Contacts between the two chains:
Residue T56 in the first protein contacts residue M77 in the second protein (closest heavy-atom distance 2.7 Å).
Residue N135 in the first protein contacts residue T188 in the second protein (closest heavy-atom distance 3.1 Å).
Residue S13 in the first protein contacts residue N48 in the second protein (closest heavy-atom distance 2.9 Å).
Residue G22 in the first protein contacts residue N71 in the second protein (closest heavy-atom distance 3.0 Å).
Residue E144 in the first protein contacts residue V148 in the second protein (closest heavy-atom distance 2.8 Å).
Residue G93 in the first protein contacts residue K89 in the second protein (closest heavy-atom distance 3.0 Å).
Residue S179 in the first protein is in contact with residue D142 in the second protein (closest heavy-atom distance 2.7 Å).
Residue N133 in the first protein contacts residue N181 in the second protein (closest heavy-atom distance 2.9 Å).
Residue V92 in the first protein contacts residue V199 in the second protein (closest heavy-atom distance 3.0 Å).
Residue V90 in the first protein contacts residue I197 in the second protein (closest heavy-atom distance 3.1 Å).
Residue V90 in the first protein interacts with residue Y196 in the second protein (closest heavy-atom distance 3.2 Å).
Residue I147 in the first protein interacts with residue R174 in the second protein (closest heavy-atom distance 2.9 Å).
Residue I60 in the first protein is in contact with residue N66 in the second protein (closest heavy-atom distance 3.0 Å).
Residue V145 in the first protein interacts with residue A176 in the second protein (closest heavy-atom distance 2.9 Å).
Residue W94 in the first protein is in contact with residue V199 in the second protein (closest heavy-atom distance 2.8 Å).
Residue G93 in the first protein interacts with residue G88 in the second protein (closest heavy-atom distance 2.8 Å).
Residue V90 in the first protein interacts with residue P195 in the second protein (closest heavy-atom distance 2.9 Å).
Residue S153 in the first protein interacts with residue Y173 in the second protein (closest heavy-atom distance 3.2 Å).
Residue L136 in the first protein interacts with residue H184 in the second protein (closest heavy-atom distance 2.7 Å).
Residue V92 in the first protein is in contact with residue I197 in the second protein (closest heavy-atom distance 3.0 Å).
Residue E96 in the first protein contacts residue Q87 in the second protein (closest heavy-atom distance 2.8 Å).
Residue N192 in the first protein is in contact with residue I193 in the second protein (closest heavy-atom distance 2.9 Å).
Residue N95 in the first protein contacts residue Q87 in the second protein (closest heavy-atom distance 3.2 Å).
Residue G61 in the first protein interacts with residue A67 in the second protein (closest heavy-atom distance 2.9 Å).
Residue G125 in the first protein interacts with residue I193 in the second protein (closest heavy-atom distance 3.2 Å).
Residue T134 in the first protein contacts residue T188 in the second protein (closest heavy-atom distance 2.7 Å).
Residue G22 in the first protein contacts residue T75 in the second protein (closest heavy-atom distance 3.0 Å).
Residue G124 in the first protein contacts residue P195 in the second protein (closest heavy-atom distance 3.2 Å).
Residue A120 in the first protein interacts with residue Y200 in the second protein (closest heavy-atom distance 3.0 Å).
Residue N133 in the first protein is in contact with residue H184 in the second protein (closest heavy-atom distance 3.1 Å).
Residue S21 in the first protein contacts residue T75 in the second protein (closest heavy-atom distance 2.9 Å).
Residue I57 in the first protein is in contact with residue Y58 in the second protein (closest heavy-atom distance 2.6 Å).
Residue T123 in the first protein interacts with residue Y196 in the second protein (closest heavy-atom distance 3.3 Å).
Residue L10 in the first protein contacts residue Q14 in the second protein (closest heavy-atom distance 2.9 Å).
Residue N102 in the first protein is in contact with residue Y196 in the second protein (closest heavy-atom distance 3.1 Å).
Residue T139 in the first protein interacts with residue T180 in the second protein (closest heavy-atom distance 2.9 Å).
Residue L91 in the first protein interacts with residue R201 in the second protein (closest heavy-atom distance 3.3 Å).
Residue V154 in the first protein is in contact with residue K172 in the second protein (closest heavy-atom distance 3.3 Å).
Residue W34 in the first protein is in contact with residue V68 in the second protein (closest heavy-atom distance 2.8 Å).
Residue T141 in the first protein interacts with residue A178 in the second protein (closest heavy-atom distance 3.0 Å).
Residue T62 in the first protein contacts residue Y64 in the second protein (closest heavy-atom distance 2.7 Å).
Residue G22 in the first protein interacts with residue N69 in the second protein (closest heavy-atom distance 2.8 Å).
Residue G122 in the first protein is in contact with residue I197 in the second protein (closest heavy-atom distance 3.3 Å).
Residue G122 in the first protein interacts with residue T198 in the second protein (closest heavy-atom distance 3.0 Å).
Residue Y11 in the first protein contacts residue Q14 in the second protein (closest heavy-atom distance 2.9 Å).
Residue S126 in the first protein interacts with residue I193 in the second protein (closest heavy-atom distance 3.0 Å).
Residue G121 in the first protein contacts residue T198 in the second protein (closest heavy-atom distance 2.9 Å).
Residue D149 in the first protein is in contact with residue K172 in the second protein (closest heavy-atom distance 2.9 Å).
Residue E140 in the first protein contacts residue A178 in the second protein (closest heavy-atom distance 3.2 Å).
Residue V154 in the first protein contacts residue Y173 in the second protein (closest heavy-atom distance 2.8 Å).
Residue Q194 in the first protein interacts with residue Q194 in the second protein (closest heavy-atom distance 3.0 Å).
Residue N181 in the first protein contacts residue D142 in the second protein (closest heavy-atom distance 2.8 Å).
Residue T139 in the first protein contacts residue S179 in the second protein (closest heavy-atom distance 3.3 Å).
Residue V92 in the first protein interacts with residue T198 in the second protein (closest heavy-atom distance 3.1 Å).
Residue S182 in the first protein contacts residue D142 in the second protein (closest heavy-atom distance 3.0 Å).
Residue V12 in the first protein interacts with residue V12 in the second protein (closest heavy-atom distance 2.9 Å).
Residue I63 in the first protein is in contact with residue E65 in the second protein (closest heavy-atom distance 3.0 Å).
Residue G124 in the first protein contacts residue Y196 in the second protein (closest heavy-atom distance 2.9 Å).
Residue I147 in the first protein contacts residue Y173 in the second protein (closest heavy-atom distance 3.1 Å).
Residue D149 in the first protein interacts with residue R174 in the second protein (closest heavy-atom distance 3.0 Å).

This data describes a binding interaction between two proteins.

Sequence of the second protein:
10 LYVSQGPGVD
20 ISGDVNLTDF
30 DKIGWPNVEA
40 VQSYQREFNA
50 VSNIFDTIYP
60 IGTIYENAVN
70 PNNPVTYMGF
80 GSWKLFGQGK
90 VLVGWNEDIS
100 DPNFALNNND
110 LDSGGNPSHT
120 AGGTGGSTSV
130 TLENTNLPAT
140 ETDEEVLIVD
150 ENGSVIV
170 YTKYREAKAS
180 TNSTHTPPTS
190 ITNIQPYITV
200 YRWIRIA

Sequence of the first protein:
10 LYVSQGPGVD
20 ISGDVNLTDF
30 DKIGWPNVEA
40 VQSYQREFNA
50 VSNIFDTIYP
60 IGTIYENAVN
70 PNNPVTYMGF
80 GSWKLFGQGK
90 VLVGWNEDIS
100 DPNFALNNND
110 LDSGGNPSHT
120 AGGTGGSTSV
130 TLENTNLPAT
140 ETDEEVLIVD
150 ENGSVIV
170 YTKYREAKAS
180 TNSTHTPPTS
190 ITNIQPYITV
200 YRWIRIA